Sequence of the second protein:
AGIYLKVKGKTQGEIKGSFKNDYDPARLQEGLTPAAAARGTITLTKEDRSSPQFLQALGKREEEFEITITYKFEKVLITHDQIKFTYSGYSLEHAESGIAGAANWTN

The following describes two proteins that form a bound complex.

Interface contacts:
Residue D66 in the first protein is in contact with residue T107 in the second protein (closest heavy-atom distance 2.4 Å).
Residue A34 in the first protein interacts with residue F35 in the second protein (closest heavy-atom distance 3.9 Å).
Residue F106 in the first protein interacts with residue R67 in the second protein (closest heavy-atom distance 2.5 Å).
Residue R67 in the first protein contacts residue A156 in the second protein (closest heavy-atom distance 3.4 Å).
Residue I32 in the first protein interacts with residue F35 in the second protein (closest heavy-atom distance 3.2 Å).
Residue E154 in the first protein interacts with residue R67 in the second protein (closest heavy-atom distance 3.0 Å).
Residue L7 in the first protein contacts residue G19 in the second protein (closest heavy-atom distance 2.8 Å).
Residue I32 in the first protein is in contact with residue I87 in the second protein (closest heavy-atom distance 3.7 Å).
Residue S69 in the first protein contacts residue I89 in the second protein (closest heavy-atom distance 3.3 Å).
Residue I89 in the first protein is in contact with residue E64 in the second protein (closest heavy-atom distance 3.2 Å).
Residue I89 in the first protein interacts with residue D66 in the second protein (closest heavy-atom distance 3.2 Å).
Residue E64 in the first protein is in contact with residue F35 in the second protein (closest heavy-atom distance 2.9 Å).
Residue L33 in the first protein contacts residue T62 in the second protein (closest heavy-atom distance 3.0 Å).
Residue A34 in the first protein is in contact with residue T62 in the second protein (closest heavy-atom distance 2.2 Å).
Residue T62 in the first protein contacts residue T62 in the second protein (closest heavy-atom distance 3.2 Å).
Residue T107 in the first protein interacts with residue R67 in the second protein (closest heavy-atom distance 3.4 Å).
Residue T88 in the first protein is in contact with residue I17 in the second protein (closest heavy-atom distance 3.0 Å).
Residue E142 in the first protein is in contact with residue I89 in the second protein (closest heavy-atom distance 3.8 Å).
Residue I141 in the first protein contacts residue F35 in the second protein (closest heavy-atom distance 3.0 Å).
Residue E64 in the first protein contacts residue I89 in the second protein (closest heavy-atom distance 3.1 Å).
Residue K18 in the first protein is in contact with residue I89 in the second protein (closest heavy-atom distance 3.8 Å).
Residue T88 in the first protein contacts residue E16 in the second protein (closest heavy-atom distance 3.8 Å).
Residue T62 in the first protein contacts residue F35 in the second protein (closest heavy-atom distance 3.1 Å).
Residue N37 in the first protein is in contact with residue E64 in the second protein (closest heavy-atom distance 3.0 Å).
Residue F35 in the first protein is in contact with residue E64 in the second protein (closest heavy-atom distance 2.9 Å).
Residue T88 in the first protein interacts with residue K18 in the second protein (closest heavy-atom distance 3.9 Å).
Residue L33 in the first protein is in contact with residue L61 in the second protein (closest heavy-atom distance 3.8 Å).
Residue E64 in the first protein is in contact with residue Y108 in the second protein (closest heavy-atom distance 3.3 Å).
Residue R67 in the first protein contacts residue I89 in the second protein (closest heavy-atom distance 3.4 Å).
Residue S68 in the first protein is in contact with residue I89 in the second protein (closest heavy-atom distance 2.6 Å).
Residue L33 in the first protein is in contact with residue G4 in the second protein (closest heavy-atom distance 3.6 Å).
Residue I32 in the first protein interacts with residue L61 in the second protein (closest heavy-atom distance 3.7 Å).
Residue K36 in the first protein is in contact with residue E64 in the second protein (closest heavy-atom distance 3.4 Å).
Residue E64 in the first protein is in contact with residue I59 in the second protein (closest heavy-atom distance 3.6 Å).
Residue I32 in the first protein interacts with residue G4 in the second protein (closest heavy-atom distance 3.5 Å).
Residue L33 in the first protein interacts with residue F35 in the second protein (closest heavy-atom distance 3.5 Å).
Residue L7 in the first protein is in contact with residue G4 in the second protein (closest heavy-atom distance 3.4 Å).
Residue I89 in the first protein interacts with residue S68 in the second protein (closest heavy-atom distance 2.2 Å).
Residue T88 in the first protein interacts with residue G19 in the second protein (closest heavy-atom distance 3.2 Å).
Residue K18 in the first protein contacts residue T88 in the second protein (closest heavy-atom distance 2.7 Å).
Residue I32 in the first protein contacts residue A3 in the second protein (closest heavy-atom distance 2.4 Å).
Residue T88 in the first protein interacts with residue S20 in the second protein (closest heavy-atom distance 3.0 Å).
Residue D66 in the first protein is in contact with residue E154 in the second protein (closest heavy-atom distance 2.7 Å).
Residue E64 in the first protein contacts residue N37 in the second protein (closest heavy-atom distance 3.3 Å).
Residue E154 in the first protein interacts with residue D66 in the second protein (closest heavy-atom distance 2.7 Å).
Residue T107 in the first protein interacts with residue D66 in the second protein (closest heavy-atom distance 2.3 Å).
Residue L7 in the first protein contacts residue S20 in the second protein (closest heavy-atom distance 2.3 Å).
Residue I89 in the first protein interacts with residue R67 in the second protein (closest heavy-atom distance 3.6 Å).
Residue R67 in the first protein is in contact with residue H155 in the second protein (closest heavy-atom distance 3.7 Å).
Residue F35 in the first protein is in contact with residue T62 in the second protein (closest heavy-atom distance 3.2 Å).
Residue D66 in the first protein interacts with residue I89 in the second protein (closest heavy-atom distance 3.2 Å).
Residue I89 in the first protein interacts with residue K63 in the second protein (closest heavy-atom distance 3.4 Å).
Residue R67 in the first protein is in contact with residue E154 in the second protein (closest heavy-atom distance 2.2 Å).
Residue Y108 in the first protein contacts residue E64 in the second protein (closest heavy-atom distance 3.3 Å).
Residue L7 in the first protein is in contact with residue A3 in the second protein (closest heavy-atom distance 3.1 Å).
Residue I32 in the first protein interacts with residue I89 in the second protein (closest heavy-atom distance 3.6 Å).
Residue K63 in the first protein interacts with residue I89 in the second protein (closest heavy-atom distance 3.4 Å).
Residue R67 in the first protein interacts with residue T107 in the second protein (closest heavy-atom distance 2.7 Å).
Residue D66 in the first protein interacts with residue L153 in the second protein (closest heavy-atom distance 3.5 Å).
Residue E64 in the first protein is in contact with residue K36 in the second protein (closest heavy-atom distance 3.9 Å).

Sequence of the first protein:
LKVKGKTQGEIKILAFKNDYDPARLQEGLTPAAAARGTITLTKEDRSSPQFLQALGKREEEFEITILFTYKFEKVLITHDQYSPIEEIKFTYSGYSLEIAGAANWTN